Interface contacts:
Residue L83 in protein 1 interacts with residue A77 in protein 2 (closest heavy-atom distance 3.2 Å).
Residue S82 in protein 1 is in contact with residue F76 in protein 2 (closest heavy-atom distance 4.8 Å).
Residue F84 in protein 1 interacts with residue V69 in protein 2 (closest heavy-atom distance 4.0 Å).
Residue S82 in protein 1 interacts with residue A77 in protein 2 (closest heavy-atom distance 4.3 Å).
Residue F84 in protein 1 is in contact with residue A73 in protein 2 (closest heavy-atom distance 4.1 Å).
Residue A81 in protein 1 contacts residue A77 in protein 2 (closest heavy-atom distance 4.0 Å).
Residue K80 in protein 1 interacts with residue V81 in protein 2 (closest heavy-atom distance 4.1 Å).
Residue A81 in protein 1 interacts with residue F76 in protein 2 (closest heavy-atom distance 3.2 Å).

This data describes a binding interaction between two proteins.

Sequence of protein 1:
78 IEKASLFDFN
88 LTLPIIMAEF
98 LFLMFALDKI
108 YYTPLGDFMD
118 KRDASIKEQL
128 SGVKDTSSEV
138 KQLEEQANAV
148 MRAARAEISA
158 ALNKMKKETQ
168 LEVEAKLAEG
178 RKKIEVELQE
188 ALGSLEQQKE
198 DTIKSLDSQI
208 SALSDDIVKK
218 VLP

Sequence of protein 2:
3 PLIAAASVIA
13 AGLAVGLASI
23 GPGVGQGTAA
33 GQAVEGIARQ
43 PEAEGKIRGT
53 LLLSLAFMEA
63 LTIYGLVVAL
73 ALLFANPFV